Sequence of the first protein:
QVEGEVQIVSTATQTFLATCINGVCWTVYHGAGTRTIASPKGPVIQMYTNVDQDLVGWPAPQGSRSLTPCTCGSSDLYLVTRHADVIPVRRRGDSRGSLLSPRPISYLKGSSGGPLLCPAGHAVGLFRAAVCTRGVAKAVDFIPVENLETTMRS

Sequence of the second protein:
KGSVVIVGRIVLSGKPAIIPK

Residue-level contacts at the interface:
Residue A122 in the first protein contacts residue A18 in the second protein (closest heavy-atom distance 3.9 Å).
Residue V118 in the first protein contacts residue P17 in the second protein (closest heavy-atom distance 4.1 Å).
Residue E41 in the first protein is in contact with residue I20 in the second protein (closest heavy-atom distance 4.0 Å).
Residue A122 in the first protein is in contact with residue I19 in the second protein (closest heavy-atom distance 4.1 Å).
Residue R120 in the first protein interacts with residue I19 in the second protein (closest heavy-atom distance 3.8 Å).
Residue V124 in the first protein contacts residue P17 in the second protein (closest heavy-atom distance 4.1 Å).
Residue V40 in the first protein is in contact with residue I20 in the second protein (closest heavy-atom distance 3.8 Å).
Residue H121 in the first protein is in contact with residue I19 in the second protein (closest heavy-atom distance 4.4 Å).
Residue G42 in the first protein is in contact with residue I20 in the second protein (closest heavy-atom distance 3.8 Å).
Residue A122 in the first protein interacts with residue P17 in the second protein (closest heavy-atom distance 3.6 Å).
Residue I46 in the first protein interacts with residue I19 in the second protein (closest heavy-atom distance 4.4 Å).

This data describes a binding interaction between two proteins.